These two protein chains interact to form a complex.

Sequence of protein 2:
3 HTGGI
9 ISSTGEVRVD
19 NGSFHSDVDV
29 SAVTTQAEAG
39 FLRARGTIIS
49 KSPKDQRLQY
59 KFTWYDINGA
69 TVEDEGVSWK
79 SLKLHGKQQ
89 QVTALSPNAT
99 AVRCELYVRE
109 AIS

Sequence of protein 1:
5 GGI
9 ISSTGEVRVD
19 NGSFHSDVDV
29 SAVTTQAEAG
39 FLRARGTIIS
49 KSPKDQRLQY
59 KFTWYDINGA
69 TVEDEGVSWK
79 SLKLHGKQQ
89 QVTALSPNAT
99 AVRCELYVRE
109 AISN

Interface contacts:
Residue V17 in protein 2 contacts residue I110 in protein 1 (closest heavy-atom distance 4.2 Å).
Residue I110 in protein 2 interacts with residue I7 in protein 1 (closest heavy-atom distance 4.2 Å).
Residue L104 in protein 2 is in contact with residue S10 in protein 1 (closest heavy-atom distance 3.2 Å).
Residue I7 in protein 2 interacts with residue V106 in protein 1 (closest heavy-atom distance 4.0 Å).
Residue E103 in protein 2 interacts with residue S11 in protein 1 (closest heavy-atom distance 3.5 Å).
Residue Y105 in protein 2 is in contact with residue S10 in protein 1 (closest heavy-atom distance 3.6 Å).
Residue I110 in protein 2 interacts with residue G5 in protein 1 (closest heavy-atom distance 3.2 Å).
Residue I9 in protein 2 interacts with residue L104 in protein 1 (closest heavy-atom distance 4.0 Å).
Residue I7 in protein 2 contacts residue V17 in protein 1 (closest heavy-atom distance 3.2 Å).
Residue Y105 in protein 2 is in contact with residue E14 in protein 1 (closest heavy-atom distance 4.0 Å).
Residue I9 in protein 2 contacts residue V28 in protein 1 (closest heavy-atom distance 4.0 Å).
Residue I7 in protein 2 interacts with residue I7 in protein 1 (closest heavy-atom distance 4.2 Å).
Residue V106 in protein 2 contacts residue I9 in protein 1 (closest heavy-atom distance 2.8 Å).
Residue V106 in protein 2 contacts residue I7 in protein 1 (closest heavy-atom distance 4.0 Å).
Residue V26 in protein 2 contacts residue I9 in protein 1 (closest heavy-atom distance 3.5 Å).
Residue I9 in protein 2 interacts with residue Y105 in protein 1 (closest heavy-atom distance 3.3 Å).
Residue G6 in protein 2 interacts with residue I110 in protein 1 (closest heavy-atom distance 4.3 Å).
Residue E108 in protein 2 contacts residue I7 in protein 1 (closest heavy-atom distance 2.9 Å).
Residue S11 in protein 2 contacts residue V31 in protein 1 (closest heavy-atom distance 3.5 Å).
Residue I7 in protein 2 interacts with residue E108 in protein 1 (closest heavy-atom distance 2.9 Å).
Residue N19 in protein 2 interacts with residue I110 in protein 1 (closest heavy-atom distance 4.1 Å).
Residue H3 in protein 2 interacts with residue N112 in protein 1 (closest heavy-atom distance 4.1 Å).
Residue E108 in protein 2 interacts with residue G6 in protein 1 (closest heavy-atom distance 3.5 Å).
Residue G6 in protein 2 contacts residue E108 in protein 1 (closest heavy-atom distance 3.3 Å).
Residue T12 in protein 2 is in contact with residue E103 in protein 1 (closest heavy-atom distance 3.3 Å).
Residue S11 in protein 2 is in contact with residue E103 in protein 1 (closest heavy-atom distance 3.5 Å).
Residue I9 in protein 2 is in contact with residue V106 in protein 1 (closest heavy-atom distance 2.7 Å).
Residue A109 in protein 2 is in contact with residue G5 in protein 1 (closest heavy-atom distance 3.5 Å).
Residue V17 in protein 2 interacts with residue I7 in protein 1 (closest heavy-atom distance 4.0 Å).
Residue S10 in protein 2 contacts residue L104 in protein 1 (closest heavy-atom distance 3.4 Å).
Residue V15 in protein 2 interacts with residue I7 in protein 1 (closest heavy-atom distance 3.8 Å).
Residue S10 in protein 2 is in contact with residue Y105 in protein 1 (closest heavy-atom distance 3.8 Å).
Residue G5 in protein 2 is in contact with residue A109 in protein 1 (closest heavy-atom distance 3.2 Å).
Residue S11 in protein 2 interacts with residue S29 in protein 1 (closest heavy-atom distance 3.2 Å).
Residue I110 in protein 2 is in contact with residue V17 in protein 1 (closest heavy-atom distance 3.7 Å).
Residue R107 in protein 2 is in contact with residue I7 in protein 1 (closest heavy-atom distance 3.2 Å).
Residue S11 in protein 2 is in contact with residue A30 in protein 1 (closest heavy-atom distance 3.8 Å).
Residue T4 in protein 2 interacts with residue I110 in protein 1 (closest heavy-atom distance 3.2 Å).
Residue H3 in protein 2 contacts residue S111 in protein 1 (closest heavy-atom distance 4.0 Å).
Residue V15 in protein 2 is in contact with residue I9 in protein 1 (closest heavy-atom distance 3.7 Å).
Residue V28 in protein 2 is in contact with residue I9 in protein 1 (closest heavy-atom distance 3.8 Å).
Residue I7 in protein 2 is in contact with residue R107 in protein 1 (closest heavy-atom distance 3.1 Å).
Residue I9 in protein 2 contacts residue V26 in protein 1 (closest heavy-atom distance 4.2 Å).
Residue E108 in protein 2 contacts residue I9 in protein 1 (closest heavy-atom distance 4.1 Å).
Residue I110 in protein 2 is in contact with residue G6 in protein 1 (closest heavy-atom distance 4.0 Å).
Residue E103 in protein 2 is in contact with residue T12 in protein 1 (closest heavy-atom distance 3.7 Å).
Residue A30 in protein 2 contacts residue S11 in protein 1 (closest heavy-atom distance 3.8 Å).
Residue S10 in protein 2 interacts with residue E103 in protein 1 (closest heavy-atom distance 3.3 Å).
Residue I110 in protein 2 is in contact with residue I110 in protein 1 (closest heavy-atom distance 4.1 Å).
Residue V15 in protein 2 contacts residue V15 in protein 1 (closest heavy-atom distance 3.9 Å).
Residue Y105 in protein 2 interacts with residue I9 in protein 1 (closest heavy-atom distance 3.5 Å).
Residue G5 in protein 2 is in contact with residue I110 in protein 1 (closest heavy-atom distance 3.0 Å).
Residue L104 in protein 2 contacts residue I9 in protein 1 (closest heavy-atom distance 4.0 Å).
Residue S11 in protein 2 interacts with residue V28 in protein 1 (closest heavy-atom distance 4.3 Å).
Residue I7 in protein 2 interacts with residue I110 in protein 1 (closest heavy-atom distance 3.3 Å).
Residue S29 in protein 2 interacts with residue S11 in protein 1 (closest heavy-atom distance 4.2 Å).
Residue L104 in protein 2 interacts with residue S11 in protein 1 (closest heavy-atom distance 2.9 Å).
Residue S11 in protein 2 is in contact with residue L104 in protein 1 (closest heavy-atom distance 2.9 Å).
Residue V28 in protein 2 contacts residue S11 in protein 1 (closest heavy-atom distance 4.2 Å).
Residue I9 in protein 2 is in contact with residue V15 in protein 1 (closest heavy-atom distance 3.7 Å).